Residue-level contacts at the interface:
Residue V34 in the second protein interacts with residue L83 in the first protein (closest heavy-atom distance 4.6 Å).
Residue L37 in the second protein is in contact with residue L83 in the first protein (closest heavy-atom distance 3.8 Å).
Residue L37 in the second protein is in contact with residue L82 in the first protein (closest heavy-atom distance 3.7 Å).
Residue K40 in the second protein interacts with residue Y79 in the first protein (closest heavy-atom distance 3.7 Å).
Residue K41 in the second protein is in contact with residue D77 in the first protein (closest heavy-atom distance 3.9 Å).
Residue L37 in the second protein interacts with residue Y79 in the first protein (closest heavy-atom distance 4.1 Å).
Residue K41 in the second protein interacts with residue D80 in the first protein (closest heavy-atom distance 2.4 Å).
Residue K38 in the second protein interacts with residue L83 in the first protein (closest heavy-atom distance 4.4 Å).
Residue K41 in the second protein interacts with residue L83 in the first protein (closest heavy-atom distance 3.6 Å).
Residue K41 in the second protein interacts with residue Y79 in the first protein (closest heavy-atom distance 4.3 Å).

Sequence of the first protein:
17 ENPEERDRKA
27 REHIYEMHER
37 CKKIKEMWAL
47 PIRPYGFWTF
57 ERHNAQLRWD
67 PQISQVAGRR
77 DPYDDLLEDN

This data describes a binding interaction between two proteins.

Sequence of the second protein:
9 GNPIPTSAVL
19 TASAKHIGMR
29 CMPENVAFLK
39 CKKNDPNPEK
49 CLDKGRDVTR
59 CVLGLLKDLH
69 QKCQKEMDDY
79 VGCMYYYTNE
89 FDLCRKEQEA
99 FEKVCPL